Contacts between the two chains:
Residue Y79 in chain A contacts residue P48 in chain B (closest heavy-atom distance 3.4 Å).
Residue N127 in chain A is in contact with residue R52 in chain B (closest heavy-atom distance 2.7 Å).
Residue Q101 in chain A interacts with residue D50 in chain B (closest heavy-atom distance 2.8 Å).
Residue E95 in chain A interacts with residue E109 in chain B (closest heavy-atom distance 3.4 Å).
Residue T96 in chain A is in contact with residue E109 in chain B (closest heavy-atom distance 3.1 Å).
Residue N140 in chain A interacts with residue V144 in chain B (closest heavy-atom distance 3.2 Å).
Residue Q101 in chain A interacts with residue L51 in chain B (closest heavy-atom distance 3.0 Å).
Residue V75 in chain A contacts residue Q58 in chain B (closest heavy-atom distance 3.3 Å).
Residue F137 in chain A contacts residue F137 in chain B (closest heavy-atom distance 3.6 Å).
Residue N25 in chain A interacts with residue R21 in chain B (closest heavy-atom distance 3.2 Å).
Residue E126 in chain A interacts with residue R52 in chain B (closest heavy-atom distance 2.9 Å).
Residue K40 in chain A is in contact with residue V34 in chain B (closest heavy-atom distance 3.3 Å).
Residue N38 in chain A is in contact with residue E31 in chain B (closest heavy-atom distance 3.0 Å).
Residue K80 in chain A is in contact with residue K54 in chain B (closest heavy-atom distance 3.2 Å).
Residue V39 in chain A contacts residue L33 in chain B (closest heavy-atom distance 3.3 Å).
Residue I99 in chain A contacts residue K54 in chain B (closest heavy-atom distance 3.6 Å).
Residue H76 in chain A is in contact with residue Q58 in chain B (closest heavy-atom distance 2.8 Å).
Residue H76 in chain A contacts residue V57 in chain B (closest heavy-atom distance 3.3 Å).
Residue V98 in chain A contacts residue K54 in chain B (closest heavy-atom distance 3.4 Å).
Residue N132 in chain A contacts residue S44 in chain B (closest heavy-atom distance 3.4 Å).
Residue Y79 in chain A is in contact with residue A53 in chain B (closest heavy-atom distance 3.5 Å).
Residue I69 in chain A interacts with residue K145 in chain B (closest heavy-atom distance 3.5 Å).
Residue L74 in chain A contacts residue K145 in chain B (closest heavy-atom distance 3.5 Å).
Residue N132 in chain A is in contact with residue L45 in chain B (closest heavy-atom distance 3.1 Å).
Residue K40 in chain A interacts with residue V35 in chain B (closest heavy-atom distance 2.8 Å).
Residue V98 in chain A interacts with residue A49 in chain B (closest heavy-atom distance 3.5 Å).
Residue I24 in chain A contacts residue A32 in chain B (closest heavy-atom distance 3.4 Å).
Residue N38 in chain A is in contact with residue A32 in chain B (closest heavy-atom distance 3.4 Å).
Residue A100 in chain A interacts with residue A49 in chain B (closest heavy-atom distance 2.8 Å).
Residue V41 in chain A contacts residue G37 in chain B (closest heavy-atom distance 3.6 Å).
Residue I125 in chain A is in contact with residue R52 in chain B (closest heavy-atom distance 3.5 Å).
Residue S44 in chain A interacts with residue N38 in chain B (closest heavy-atom distance 3.0 Å).
Residue L74 in chain A interacts with residue V60 in chain B (closest heavy-atom distance 3.3 Å).
Residue P94 in chain A interacts with residue E109 in chain B (closest heavy-atom distance 3.5 Å).
Residue H47 in chain A contacts residue V41 in chain B (closest heavy-atom distance 3.6 Å).
Residue P81 in chain A is in contact with residue E55 in chain B (closest heavy-atom distance 3.3 Å).
Residue S44 in chain A is in contact with residue V39 in chain B (closest heavy-atom distance 3.0 Å).
Residue N140 in chain A interacts with residue N140 in chain B (closest heavy-atom distance 3.4 Å).
Residue H76 in chain A interacts with residue V60 in chain B (closest heavy-atom distance 3.5 Å).
Residue L45 in chain A contacts residue V39 in chain B (closest heavy-atom distance 3.3 Å).
Residue H76 in chain A contacts residue H56 in chain B (closest heavy-atom distance 2.9 Å).
Residue V131 in chain A interacts with residue H47 in chain B (closest heavy-atom distance 2.8 Å).
Residue K40 in chain A is in contact with residue L33 in chain B (closest heavy-atom distance 2.9 Å).
Residue K80 in chain A interacts with residue A53 in chain B (closest heavy-atom distance 3.4 Å).
Residue R78 in chain A is in contact with residue E55 in chain B (closest heavy-atom distance 2.9 Å).
Residue G43 in chain A interacts with residue G37 in chain B (closest heavy-atom distance 2.9 Å).
Residue Y77 in chain A is in contact with residue H56 in chain B (closest heavy-atom distance 3.5 Å).
Residue Y77 in chain A is in contact with residue E55 in chain B (closest heavy-atom distance 3.6 Å).
Residue T96 in chain A interacts with residue R135 in chain B (closest heavy-atom distance 3.3 Å).
Residue G43 in chain A interacts with residue N38 in chain B (closest heavy-atom distance 3.4 Å).
Residue F137 in chain A interacts with residue E134 in chain B (closest heavy-atom distance 3.5 Å).
Residue R73 in chain A interacts with residue E59 in chain B (closest heavy-atom distance 2.3 Å).
Residue F128 in chain A is in contact with residue D50 in chain B (closest heavy-atom distance 3.6 Å).
Residue Y77 in chain A interacts with residue K54 in chain B (closest heavy-atom distance 3.2 Å).
Residue H47 in chain A is in contact with residue G43 in chain B (closest heavy-atom distance 3.5 Å).
Residue N38 in chain A contacts residue L33 in chain B (closest heavy-atom distance 3.3 Å).
Residue P48 in chain A contacts residue V41 in chain B (closest heavy-atom distance 3.2 Å).
Residue V130 in chain A interacts with residue H47 in chain B (closest heavy-atom distance 3.2 Å).
Residue L129 in chain A contacts residue D50 in chain B (closest heavy-atom distance 3.0 Å).
Residue R157 in chain A is in contact with residue E162 in chain B (closest heavy-atom distance 2.4 Å).

Sequence of chain B:
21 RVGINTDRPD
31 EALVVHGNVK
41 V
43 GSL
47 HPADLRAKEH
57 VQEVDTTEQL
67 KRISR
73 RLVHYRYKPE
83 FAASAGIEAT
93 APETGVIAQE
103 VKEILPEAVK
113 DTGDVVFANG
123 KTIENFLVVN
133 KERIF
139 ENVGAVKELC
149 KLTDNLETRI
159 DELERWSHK

The following describes two proteins that form a bound complex.

Sequence of chain A:
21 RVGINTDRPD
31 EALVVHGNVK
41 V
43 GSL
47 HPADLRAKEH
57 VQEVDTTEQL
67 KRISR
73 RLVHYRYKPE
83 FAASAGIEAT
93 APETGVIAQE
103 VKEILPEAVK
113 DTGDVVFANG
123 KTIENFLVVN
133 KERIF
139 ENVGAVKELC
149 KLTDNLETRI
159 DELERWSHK